Interface contacts:
Residue L18 in the first protein is in contact with residue R2 in the second protein (closest heavy-atom distance 3.6 Å).
Residue L39 in the first protein is in contact with residue M27 in the second protein (closest heavy-atom distance 3.8 Å).
Residue M24 in the first protein interacts with residue V13 in the second protein (closest heavy-atom distance 3.8 Å).
Residue K32 in the first protein is in contact with residue I16 in the second protein (closest heavy-atom distance 4.0 Å).
Residue L49 in the first protein is in contact with residue I38 in the second protein (closest heavy-atom distance 3.7 Å).
Residue L70 in the first protein interacts with residue A55 in the second protein (closest heavy-atom distance 3.2 Å).
Residue L25 in the first protein is in contact with residue V13 in the second protein (closest heavy-atom distance 3.8 Å).
Residue E67 in the first protein is in contact with residue R51 in the second protein (closest heavy-atom distance 3.5 Å).
Residue L39 in the first protein interacts with residue M23 in the second protein (closest heavy-atom distance 4.3 Å).
Residue L70 in the first protein contacts residue M62 in the second protein (closest heavy-atom distance 3.5 Å).
Residue I59 in the first protein contacts residue N48 in the second protein (closest heavy-atom distance 3.5 Å).
Residue V28 in the first protein contacts residue I17 in the second protein (closest heavy-atom distance 4.0 Å).
Residue R22 in the first protein contacts residue N9 in the second protein (closest heavy-atom distance 3.9 Å).
Residue M56 in the first protein contacts residue N48 in the second protein (closest heavy-atom distance 3.0 Å).
Residue L73 in the first protein contacts residue M62 in the second protein (closest heavy-atom distance 3.3 Å).
Residue G35 in the first protein contacts residue M23 in the second protein (closest heavy-atom distance 4.0 Å).
Residue M63 in the first protein interacts with residue I52 in the second protein (closest heavy-atom distance 3.6 Å).
Residue V28 in the first protein is in contact with residue L20 in the second protein (closest heavy-atom distance 4.3 Å).
Residue L42 in the first protein is in contact with residue I31 in the second protein (closest heavy-atom distance 3.9 Å).
Residue G74 in the first protein interacts with residue R58 in the second protein (closest heavy-atom distance 4.0 Å).
Residue E53 in the first protein interacts with residue Q37 in the second protein (closest heavy-atom distance 3.8 Å).
Residue L42 in the first protein interacts with residue Q34 in the second protein (closest heavy-atom distance 2.9 Å).
Residue L42 in the first protein interacts with residue M27 in the second protein (closest heavy-atom distance 4.0 Å).
Residue M56 in the first protein is in contact with residue I41 in the second protein (closest heavy-atom distance 4.3 Å).
Residue L18 in the first protein interacts with residue M6 in the second protein (closest heavy-atom distance 3.6 Å).
Residue G46 in the first protein interacts with residue Q34 in the second protein (closest heavy-atom distance 3.5 Å).
Residue K32 in the first protein interacts with residue N19 in the second protein (closest heavy-atom distance 4.1 Å).
Residue S31 in the first protein contacts residue L20 in the second protein (closest heavy-atom distance 4.2 Å).
Residue T21 in the first protein is in contact with residue M6 in the second protein (closest heavy-atom distance 3.8 Å).
Residue V52 in the first protein is in contact with residue I41 in the second protein (closest heavy-atom distance 4.2 Å).
Residue V28 in the first protein is in contact with residue I16 in the second protein (closest heavy-atom distance 3.8 Å).
Residue K32 in the first protein contacts residue M23 in the second protein (closest heavy-atom distance 3.7 Å).
Residue R22 in the first protein contacts residue E5 in the second protein (closest heavy-atom distance 3.3 Å).
Residue T38 in the first protein interacts with residue M27 in the second protein (closest heavy-atom distance 3.9 Å).
Residue T21 in the first protein is in contact with residue L10 in the second protein (closest heavy-atom distance 3.8 Å).
Residue M63 in the first protein interacts with residue R51 in the second protein (closest heavy-atom distance 3.3 Å).
Residue N60 in the first protein interacts with residue R51 in the second protein (closest heavy-atom distance 3.0 Å).
Residue K32 in the first protein interacts with residue L20 in the second protein (closest heavy-atom distance 3.9 Å).
Residue T21 in the first protein interacts with residue N9 in the second protein (closest heavy-atom distance 3.2 Å).
Residue L49 in the first protein contacts residue Q37 in the second protein (closest heavy-atom distance 3.3 Å).
Residue D50 in the first protein is in contact with residue Q37 in the second protein (closest heavy-atom distance 3.1 Å).
Residue L18 in the first protein contacts residue E5 in the second protein (closest heavy-atom distance 3.7 Å).
Residue L70 in the first protein contacts residue R58 in the second protein (closest heavy-atom distance 3.9 Å).
Residue N57 in the first protein contacts residue K44 in the second protein (closest heavy-atom distance 3.3 Å).
Residue L25 in the first protein interacts with residue Q12 in the second protein (closest heavy-atom distance 3.4 Å).
Residue E53 in the first protein interacts with residue I41 in the second protein (closest heavy-atom distance 3.6 Å).
Residue L25 in the first protein is in contact with residue I16 in the second protein (closest heavy-atom distance 4.0 Å).
Residue N60 in the first protein interacts with residue N48 in the second protein (closest heavy-atom distance 3.2 Å).
Residue N60 in the first protein contacts residue S47 in the second protein (closest heavy-atom distance 4.1 Å).
Residue E29 in the first protein contacts residue I16 in the second protein (closest heavy-atom distance 3.4 Å).
Residue E53 in the first protein is in contact with residue K44 in the second protein (closest heavy-atom distance 2.8 Å).
Residue L49 in the first protein is in contact with residue Q34 in the second protein (closest heavy-atom distance 4.0 Å).
Residue M63 in the first protein interacts with residue A55 in the second protein (closest heavy-atom distance 3.7 Å).
Residue S17 in the first protein contacts residue M6 in the second protein (closest heavy-atom distance 3.6 Å).
Residue M56 in the first protein interacts with residue A45 in the second protein (closest heavy-atom distance 3.8 Å).
Residue G46 in the first protein interacts with residue Q37 in the second protein (closest heavy-atom distance 3.8 Å).
Residue L49 in the first protein contacts residue I41 in the second protein (closest heavy-atom distance 3.3 Å).
Residue A14 in the first protein contacts residue M6 in the second protein (closest heavy-atom distance 3.2 Å).
Residue I36 in the first protein interacts with residue M23 in the second protein (closest heavy-atom distance 4.2 Å).
Residue E53 in the first protein is in contact with residue R40 in the second protein (closest heavy-atom distance 3.3 Å).

Sequence of the second protein:
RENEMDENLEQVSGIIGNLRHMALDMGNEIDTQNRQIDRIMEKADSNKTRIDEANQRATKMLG

Sequence of the first protein:
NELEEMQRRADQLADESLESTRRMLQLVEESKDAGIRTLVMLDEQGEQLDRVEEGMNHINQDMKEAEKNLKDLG

This data describes a binding interaction between two proteins.